Sequence of the second protein:
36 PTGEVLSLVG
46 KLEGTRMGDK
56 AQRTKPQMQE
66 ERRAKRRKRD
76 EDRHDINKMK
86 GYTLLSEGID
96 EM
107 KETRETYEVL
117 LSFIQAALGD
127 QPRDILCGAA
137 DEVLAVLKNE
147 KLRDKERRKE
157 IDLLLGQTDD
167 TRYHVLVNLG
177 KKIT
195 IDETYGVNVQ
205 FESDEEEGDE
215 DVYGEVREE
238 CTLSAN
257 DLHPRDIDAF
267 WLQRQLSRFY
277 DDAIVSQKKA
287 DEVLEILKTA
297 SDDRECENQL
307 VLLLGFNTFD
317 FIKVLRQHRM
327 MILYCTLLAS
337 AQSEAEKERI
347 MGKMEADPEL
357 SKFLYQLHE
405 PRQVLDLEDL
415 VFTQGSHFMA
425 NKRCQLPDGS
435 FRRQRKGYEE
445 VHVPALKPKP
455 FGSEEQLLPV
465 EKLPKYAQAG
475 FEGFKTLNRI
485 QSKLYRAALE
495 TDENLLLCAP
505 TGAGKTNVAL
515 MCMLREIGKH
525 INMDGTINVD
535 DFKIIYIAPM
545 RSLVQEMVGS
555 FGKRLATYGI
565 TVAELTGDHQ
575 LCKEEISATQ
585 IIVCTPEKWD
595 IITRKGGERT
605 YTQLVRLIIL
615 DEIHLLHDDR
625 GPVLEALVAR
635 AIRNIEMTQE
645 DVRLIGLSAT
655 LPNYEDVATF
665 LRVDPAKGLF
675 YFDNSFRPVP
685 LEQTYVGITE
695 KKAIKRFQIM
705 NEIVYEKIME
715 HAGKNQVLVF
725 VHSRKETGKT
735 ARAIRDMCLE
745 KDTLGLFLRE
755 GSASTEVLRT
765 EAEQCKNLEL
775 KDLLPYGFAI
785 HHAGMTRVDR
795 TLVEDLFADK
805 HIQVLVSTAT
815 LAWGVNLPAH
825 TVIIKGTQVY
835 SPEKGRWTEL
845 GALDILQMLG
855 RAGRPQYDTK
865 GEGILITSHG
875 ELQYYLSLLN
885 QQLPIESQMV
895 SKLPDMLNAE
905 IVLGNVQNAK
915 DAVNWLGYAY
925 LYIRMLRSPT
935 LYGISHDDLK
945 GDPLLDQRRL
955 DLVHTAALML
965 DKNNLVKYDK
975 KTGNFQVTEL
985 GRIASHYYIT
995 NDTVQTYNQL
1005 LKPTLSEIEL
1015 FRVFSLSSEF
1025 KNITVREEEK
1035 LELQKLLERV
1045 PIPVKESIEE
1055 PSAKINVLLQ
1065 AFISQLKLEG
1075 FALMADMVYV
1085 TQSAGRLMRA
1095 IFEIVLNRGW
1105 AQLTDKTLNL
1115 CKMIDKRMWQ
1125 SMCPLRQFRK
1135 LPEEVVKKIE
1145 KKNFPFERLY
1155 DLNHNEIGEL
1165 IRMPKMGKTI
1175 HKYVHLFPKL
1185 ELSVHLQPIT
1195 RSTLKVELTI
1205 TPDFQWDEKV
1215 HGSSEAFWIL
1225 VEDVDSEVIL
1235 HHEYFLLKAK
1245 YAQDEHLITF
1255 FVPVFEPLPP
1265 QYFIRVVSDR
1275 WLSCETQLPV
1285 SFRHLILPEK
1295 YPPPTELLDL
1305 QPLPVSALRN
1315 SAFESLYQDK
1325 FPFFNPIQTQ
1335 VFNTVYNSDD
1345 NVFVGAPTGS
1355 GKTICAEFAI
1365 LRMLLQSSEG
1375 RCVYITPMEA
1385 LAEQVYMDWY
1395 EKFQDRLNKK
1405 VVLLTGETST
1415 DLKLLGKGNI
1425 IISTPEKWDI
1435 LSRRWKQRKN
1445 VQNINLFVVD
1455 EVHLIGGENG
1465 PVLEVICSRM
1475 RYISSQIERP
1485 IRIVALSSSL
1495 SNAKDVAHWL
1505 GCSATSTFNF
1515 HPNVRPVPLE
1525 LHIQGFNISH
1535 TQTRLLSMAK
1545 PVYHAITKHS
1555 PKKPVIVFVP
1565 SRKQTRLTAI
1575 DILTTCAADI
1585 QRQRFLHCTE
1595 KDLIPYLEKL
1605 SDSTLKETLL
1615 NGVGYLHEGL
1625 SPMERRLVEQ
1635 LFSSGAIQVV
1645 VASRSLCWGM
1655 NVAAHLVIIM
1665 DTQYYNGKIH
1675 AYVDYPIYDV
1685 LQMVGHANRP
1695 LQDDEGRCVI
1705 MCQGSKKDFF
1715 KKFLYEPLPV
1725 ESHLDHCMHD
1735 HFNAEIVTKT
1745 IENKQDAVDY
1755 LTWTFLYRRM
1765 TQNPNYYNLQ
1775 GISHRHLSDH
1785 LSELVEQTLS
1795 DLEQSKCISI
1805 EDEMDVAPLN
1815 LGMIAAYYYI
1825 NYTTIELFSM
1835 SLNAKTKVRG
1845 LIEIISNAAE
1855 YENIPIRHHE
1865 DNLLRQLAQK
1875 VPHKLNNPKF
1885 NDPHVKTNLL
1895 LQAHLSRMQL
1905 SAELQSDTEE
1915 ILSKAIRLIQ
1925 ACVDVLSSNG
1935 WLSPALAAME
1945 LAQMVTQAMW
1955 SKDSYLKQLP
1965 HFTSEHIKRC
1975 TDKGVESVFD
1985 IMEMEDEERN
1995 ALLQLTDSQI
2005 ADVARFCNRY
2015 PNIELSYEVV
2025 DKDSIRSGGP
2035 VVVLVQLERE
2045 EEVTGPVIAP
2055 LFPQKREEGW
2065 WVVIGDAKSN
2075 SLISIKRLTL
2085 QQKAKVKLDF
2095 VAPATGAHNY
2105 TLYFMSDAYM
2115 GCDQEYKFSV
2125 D

Sequence of the first protein:
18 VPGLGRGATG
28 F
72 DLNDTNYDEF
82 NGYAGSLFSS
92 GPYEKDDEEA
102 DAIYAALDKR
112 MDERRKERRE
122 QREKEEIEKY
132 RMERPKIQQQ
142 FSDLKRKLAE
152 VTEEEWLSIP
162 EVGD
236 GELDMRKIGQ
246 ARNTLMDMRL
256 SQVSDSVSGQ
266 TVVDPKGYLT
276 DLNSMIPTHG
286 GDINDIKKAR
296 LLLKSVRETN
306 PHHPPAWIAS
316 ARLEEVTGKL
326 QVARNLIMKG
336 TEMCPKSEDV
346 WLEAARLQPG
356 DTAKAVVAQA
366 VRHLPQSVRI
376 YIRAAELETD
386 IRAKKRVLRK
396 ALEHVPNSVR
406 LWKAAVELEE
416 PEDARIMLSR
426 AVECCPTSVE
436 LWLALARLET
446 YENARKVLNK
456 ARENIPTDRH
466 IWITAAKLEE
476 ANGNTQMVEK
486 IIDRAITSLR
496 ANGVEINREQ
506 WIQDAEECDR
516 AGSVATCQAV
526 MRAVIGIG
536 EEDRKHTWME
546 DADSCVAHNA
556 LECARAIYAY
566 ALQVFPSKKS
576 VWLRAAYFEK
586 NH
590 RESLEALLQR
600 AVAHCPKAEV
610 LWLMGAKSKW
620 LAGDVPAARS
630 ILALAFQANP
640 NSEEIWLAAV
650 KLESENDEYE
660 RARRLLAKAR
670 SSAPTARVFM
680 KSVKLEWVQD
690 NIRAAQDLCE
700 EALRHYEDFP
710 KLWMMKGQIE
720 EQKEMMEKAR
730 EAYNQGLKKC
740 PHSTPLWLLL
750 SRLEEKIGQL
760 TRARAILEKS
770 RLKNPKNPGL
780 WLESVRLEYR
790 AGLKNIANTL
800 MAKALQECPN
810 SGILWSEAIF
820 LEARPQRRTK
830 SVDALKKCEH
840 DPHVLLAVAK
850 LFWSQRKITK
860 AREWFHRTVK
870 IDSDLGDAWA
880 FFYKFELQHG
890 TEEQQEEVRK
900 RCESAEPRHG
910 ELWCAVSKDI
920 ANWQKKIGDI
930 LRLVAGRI

Interface contacts:
Residue Y87 in the second protein interacts with residue A363 in the first protein (closest heavy-atom distance 3.3 Å).
Residue T934 in the second protein is in contact with residue R387 in the first protein (closest heavy-atom distance 4.0 Å).
Residue M84 in the second protein contacts residue Q364 in the first protein (closest heavy-atom distance 2.9 Å).
Residue S241 in the second protein contacts residue S261 in the first protein (closest heavy-atom distance 3.4 Å).
Residue K85 in the second protein interacts with residue Q364 in the first protein (closest heavy-atom distance 4.2 Å).
Residue L240 in the second protein is in contact with residue G264 in the first protein (closest heavy-atom distance 4.0 Å).
Residue N243 in the second protein interacts with residue S263 in the first protein (closest heavy-atom distance 3.9 Å).
Residue L89 in the second protein is in contact with residue V392 in the first protein (closest heavy-atom distance 4.5 Å).
Residue F205 in the second protein is in contact with residue S300 in the first protein (closest heavy-atom distance 3.3 Å).
Residue T88 in the second protein is in contact with residue K359 in the first protein (closest heavy-atom distance 3.7 Å).
Residue A242 in the second protein contacts residue S261 in the first protein (closest heavy-atom distance 3.8 Å).
Residue L89 in the second protein contacts residue A379 in the first protein (closest heavy-atom distance 3.8 Å).
Residue K85 in the second protein interacts with residue A360 in the first protein (closest heavy-atom distance 4.0 Å).
Residue M84 in the second protein contacts residue A363 in the first protein (closest heavy-atom distance 3.3 Å).
Residue Q204 in the second protein is in contact with residue S300 in the first protein (closest heavy-atom distance 3.8 Å).
Residue T198 in the second protein contacts residue H308 in the first protein (closest heavy-atom distance 3.5 Å).
Residue E92 in the second protein interacts with residue K395 in the first protein (closest heavy-atom distance 4.1 Å).
Residue L90 in the second protein interacts with residue R391 in the first protein (closest heavy-atom distance 3.4 Å).
Residue L240 in the second protein contacts residue Q265 in the first protein (closest heavy-atom distance 3.7 Å).
Residue L89 in the second protein is in contact with residue V362 in the first protein (closest heavy-atom distance 4.0 Å).
Residue M97 in the second protein is in contact with residue R367 in the first protein (closest heavy-atom distance 4.1 Å).
Residue D95 in the second protein interacts with residue R367 in the first protein (closest heavy-atom distance 3.6 Å).
Residue Q204 in the second protein interacts with residue T304 in the first protein (closest heavy-atom distance 2.6 Å).
Residue A242 in the second protein is in contact with residue V262 in the first protein (closest heavy-atom distance 4.5 Å).
Residue L90 in the second protein interacts with residue A388 in the first protein (closest heavy-atom distance 3.5 Å).
Residue L90 in the second protein is in contact with residue E383 in the first protein (closest heavy-atom distance 3.4 Å).
Residue I81 in the second protein is in contact with residue Q364 in the first protein (closest heavy-atom distance 3.3 Å).
Residue S91 in the second protein interacts with residue K395 in the first protein (closest heavy-atom distance 4.3 Å).
Residue T88 in the second protein contacts residue A363 in the first protein (closest heavy-atom distance 3.9 Å).
Residue S91 in the second protein interacts with residue R391 in the first protein (closest heavy-atom distance 4.3 Å).
Residue L89 in the second protein interacts with residue K395 in the first protein (closest heavy-atom distance 2.4 Å).
Residue F205 in the second protein interacts with residue L296 in the first protein (closest heavy-atom distance 4.5 Å).
Residue C238 in the second protein contacts residue G264 in the first protein (closest heavy-atom distance 3.9 Å).
Residue I94 in the second protein contacts residue R367 in the first protein (closest heavy-atom distance 4.5 Å).
Residue M84 in the second protein is in contact with residue R367 in the first protein (closest heavy-atom distance 3.1 Å).
Residue L89 in the second protein interacts with residue A363 in the first protein (closest heavy-atom distance 3.4 Å).
Residue L90 in the second protein interacts with residue K395 in the first protein (closest heavy-atom distance 2.5 Å).
Residue D80 in the second protein contacts residue H368 in the first protein (closest heavy-atom distance 3.1 Å).
Residue D80 in the second protein contacts residue Q364 in the first protein (closest heavy-atom distance 3.7 Å).
Residue V201 in the second protein contacts residue H308 in the first protein (closest heavy-atom distance 3.6 Å).
Residue F205 in the second protein contacts residue L297 in the first protein (closest heavy-atom distance 3.6 Å).
Residue N202 in the second protein interacts with residue T304 in the first protein (closest heavy-atom distance 3.3 Å).
Residue V203 in the second protein interacts with residue V301 in the first protein (closest heavy-atom distance 3.6 Å).
Residue T239 in the second protein contacts residue G264 in the first protein (closest heavy-atom distance 3.4 Å).
Residue N243 in the second protein is in contact with residue S261 in the first protein (closest heavy-atom distance 2.8 Å).
Residue V203 in the second protein contacts residue T304 in the first protein (closest heavy-atom distance 3.8 Å).
Residue R78 in the second protein contacts residue E337 in the first protein (closest heavy-atom distance 3.5 Å).
Residue E96 in the second protein contacts residue H399 in the first protein (closest heavy-atom distance 3.3 Å).
Residue L89 in the second protein is in contact with residue V366 in the first protein (closest heavy-atom distance 3.7 Å).
Residue L90 in the second protein contacts residue V392 in the first protein (closest heavy-atom distance 3.8 Å).
Residue N202 in the second protein contacts residue N305 in the first protein (closest heavy-atom distance 3.0 Å).
Residue E96 in the second protein contacts residue K395 in the first protein (closest heavy-atom distance 3.3 Å).
Residue V201 in the second protein is in contact with residue N305 in the first protein (closest heavy-atom distance 3.3 Å).
Residue D80 in the second protein is in contact with residue R367 in the first protein (closest heavy-atom distance 3.8 Å).
Residue S241 in the second protein contacts residue G264 in the first protein (closest heavy-atom distance 4.1 Å).
Residue S241 in the second protein contacts residue V262 in the first protein (closest heavy-atom distance 3.3 Å).
Residue L89 in the second protein interacts with residue Y376 in the first protein (closest heavy-atom distance 3.7 Å).
Residue L240 in the second protein is in contact with residue V262 in the first protein (closest heavy-atom distance 3.7 Å).
Residue I81 in the second protein contacts residue E337 in the first protein (closest heavy-atom distance 4.0 Å).
Residue S241 in the second protein contacts residue S263 in the first protein (closest heavy-atom distance 2.8 Å).

These two protein chains interact to form a complex.